Interface contacts:
Residue K740 in chain B interacts with residue Q237 in chain A (closest heavy-atom distance 3.5 Å).
Residue E734 in chain B is in contact with residue V242 in chain A (closest heavy-atom distance 3.5 Å).
Residue S954 in chain B is in contact with residue F95 in chain A (closest heavy-atom distance 3.6 Å).
Residue C732 in chain B contacts residue N66 in chain A (closest heavy-atom distance 2.8 Å).
Residue W788 in chain B contacts residue A129 in chain A (closest heavy-atom distance 3.8 Å).
Residue N735 in chain B interacts with residue S68 in chain A (closest heavy-atom distance 2.5 Å).
Residue H738 in chain B is in contact with residue P234 in chain A (closest heavy-atom distance 3.1 Å).
Residue K962 in chain B interacts with residue T105 in chain A (closest heavy-atom distance 3.8 Å).
Residue S950 in chain B is in contact with residue E156 in chain A (closest heavy-atom distance 3.5 Å).
Residue H738 in chain B contacts residue F75 in chain A (closest heavy-atom distance 3.4 Å).
Residue Q947 in chain B interacts with residue T121 in chain A (closest heavy-atom distance 3.8 Å).
Residue G794 in chain B interacts with residue R110 in chain A (closest heavy-atom distance 2.7 Å).
Residue S954 in chain B contacts residue E156 in chain A (closest heavy-atom distance 3.9 Å).
Residue V957 in chain B interacts with residue E156 in chain A (closest heavy-atom distance 4.1 Å).
Residue E734 in chain B contacts residue P240 in chain A (closest heavy-atom distance 4.1 Å).
Residue V737 in chain B contacts residue Q237 in chain A (closest heavy-atom distance 3.4 Å).
Residue F935 in chain B is in contact with residue F113 in chain A (closest heavy-atom distance 3.1 Å).
Residue E739 in chain B contacts residue I259 in chain A (closest heavy-atom distance 3.0 Å).
Residue K729 in chain B contacts residue D63 in chain A (closest heavy-atom distance 4.0 Å).
Residue K731 in chain B interacts with residue P65 in chain A (closest heavy-atom distance 3.6 Å).
Residue E739 in chain B contacts residue L236 in chain A (closest heavy-atom distance 3.6 Å).
Residue N735 in chain B contacts residue S69 in chain A (closest heavy-atom distance 4.1 Å).
Residue Q947 in chain B is in contact with residue N120 in chain A (closest heavy-atom distance 3.8 Å).
Residue H965 in chain B interacts with residue Y91 in chain A (closest heavy-atom distance 3.7 Å).
Residue I733 in chain B interacts with residue N66 in chain A (closest heavy-atom distance 3.6 Å).
Residue R742 in chain B interacts with residue Y80 in chain A (closest heavy-atom distance 2.6 Å).
Residue K729 in chain B contacts residue Y62 in chain A (closest heavy-atom distance 3.3 Å).
Residue I964 in chain B is in contact with residue E146 in chain A (closest heavy-atom distance 3.2 Å).
Residue V957 in chain B contacts residue F95 in chain A (closest heavy-atom distance 4.0 Å).
Residue I736 in chain B contacts residue P240 in chain A (closest heavy-atom distance 4.1 Å).
Residue V737 in chain B contacts residue L236 in chain A (closest heavy-atom distance 3.8 Å).
Residue I964 in chain B contacts residue R275 in chain A (closest heavy-atom distance 3.3 Å).
Residue C732 in chain B is in contact with residue P65 in chain A (closest heavy-atom distance 3.5 Å).
Residue V957 in chain B interacts with residue R94 in chain A (closest heavy-atom distance 3.6 Å).
Residue K962 in chain B is in contact with residue S104 in chain A (closest heavy-atom distance 2.8 Å).
Residue I736 in chain B interacts with residue L236 in chain A (closest heavy-atom distance 3.7 Å).
Residue T960 in chain B is in contact with residue E146 in chain A (closest heavy-atom distance 3.7 Å).
Residue E734 in chain B is in contact with residue S68 in chain A (closest heavy-atom distance 3.5 Å).
Residue E734 in chain B contacts residue N66 in chain A (closest heavy-atom distance 3.6 Å).
Residue L743 in chain B contacts residue I132 in chain A (closest heavy-atom distance 3.9 Å).
Residue F795 in chain B contacts residue R110 in chain A (closest heavy-atom distance 3.7 Å).
Residue N735 in chain B contacts residue S71 in chain A (closest heavy-atom distance 3.2 Å).
Residue H738 in chain B is in contact with residue Q237 in chain A (closest heavy-atom distance 3.7 Å).
Residue D939 in chain B is in contact with residue F113 in chain A (closest heavy-atom distance 3.3 Å).
Residue I736 in chain B contacts residue V72 in chain A (closest heavy-atom distance 3.1 Å).
Residue D958 in chain B contacts residue S106 in chain A (closest heavy-atom distance 2.6 Å).
Residue E734 in chain B interacts with residue V67 in chain A (closest heavy-atom distance 3.3 Å).
Residue E704 in chain B interacts with residue Y62 in chain A (closest heavy-atom distance 3.4 Å).
Residue R742 in chain B contacts residue F75 in chain A (closest heavy-atom distance 4.0 Å).
Residue I736 in chain B contacts residue C168 in chain A (closest heavy-atom distance 3.8 Å).
Residue D701 in chain B is in contact with residue K243 in chain A (closest heavy-atom distance 3.8 Å).
Residue I736 in chain B contacts residue I170 in chain A (closest heavy-atom distance 3.6 Å).
Residue C732 in chain B contacts residue D63 in chain A (closest heavy-atom distance 3.7 Å).
Residue E739 in chain B is in contact with residue T235 in chain A (closest heavy-atom distance 3.1 Å).
Residue E739 in chain B contacts residue Q237 in chain A (closest heavy-atom distance 3.1 Å).
Residue I736 in chain B contacts residue S68 in chain A (closest heavy-atom distance 3.2 Å).
Residue V787 in chain B is in contact with residue I132 in chain A (closest heavy-atom distance 4.0 Å).
Residue R742 in chain B contacts residue P234 in chain A (closest heavy-atom distance 3.9 Å).
Residue K1238 in chain B interacts with residue F113 in chain A (closest heavy-atom distance 3.7 Å).
Residue S790 in chain B interacts with residue A129 in chain A (closest heavy-atom distance 3.1 Å).

Sequence of chain A:
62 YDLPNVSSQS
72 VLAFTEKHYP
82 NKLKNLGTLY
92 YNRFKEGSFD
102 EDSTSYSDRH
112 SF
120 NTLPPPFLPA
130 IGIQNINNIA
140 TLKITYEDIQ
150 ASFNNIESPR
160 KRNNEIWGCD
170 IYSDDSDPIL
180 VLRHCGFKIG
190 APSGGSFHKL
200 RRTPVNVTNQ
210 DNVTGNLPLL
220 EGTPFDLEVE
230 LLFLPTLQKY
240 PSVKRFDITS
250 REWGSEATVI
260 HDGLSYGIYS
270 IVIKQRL

Sequence of chain B:
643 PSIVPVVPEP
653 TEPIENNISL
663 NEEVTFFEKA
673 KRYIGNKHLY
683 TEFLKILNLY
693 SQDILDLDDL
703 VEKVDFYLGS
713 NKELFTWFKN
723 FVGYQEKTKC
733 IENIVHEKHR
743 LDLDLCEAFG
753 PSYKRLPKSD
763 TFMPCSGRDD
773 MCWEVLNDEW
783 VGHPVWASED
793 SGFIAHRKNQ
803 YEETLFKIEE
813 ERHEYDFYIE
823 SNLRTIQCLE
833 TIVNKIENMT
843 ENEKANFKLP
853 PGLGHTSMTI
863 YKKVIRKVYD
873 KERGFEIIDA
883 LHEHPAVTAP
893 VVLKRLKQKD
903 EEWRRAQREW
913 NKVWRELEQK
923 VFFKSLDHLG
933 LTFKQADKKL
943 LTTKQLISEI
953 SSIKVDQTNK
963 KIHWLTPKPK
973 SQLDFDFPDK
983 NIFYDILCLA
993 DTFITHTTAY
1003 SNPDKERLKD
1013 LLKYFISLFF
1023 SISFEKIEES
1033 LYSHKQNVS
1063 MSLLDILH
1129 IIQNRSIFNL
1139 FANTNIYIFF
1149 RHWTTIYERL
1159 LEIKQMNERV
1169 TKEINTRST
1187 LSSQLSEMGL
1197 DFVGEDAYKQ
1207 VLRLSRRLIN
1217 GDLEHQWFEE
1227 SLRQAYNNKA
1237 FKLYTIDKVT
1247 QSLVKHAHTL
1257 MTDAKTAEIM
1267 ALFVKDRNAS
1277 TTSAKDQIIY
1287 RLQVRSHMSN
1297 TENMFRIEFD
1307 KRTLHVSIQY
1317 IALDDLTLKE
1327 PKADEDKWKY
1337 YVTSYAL

This data describes a binding interaction between two proteins.